The following describes two proteins that form a bound complex.

Sequence of the first protein:
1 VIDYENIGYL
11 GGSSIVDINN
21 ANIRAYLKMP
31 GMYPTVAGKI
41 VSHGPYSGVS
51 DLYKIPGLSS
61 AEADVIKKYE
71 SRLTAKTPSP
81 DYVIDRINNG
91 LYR

Sequence of the second protein:
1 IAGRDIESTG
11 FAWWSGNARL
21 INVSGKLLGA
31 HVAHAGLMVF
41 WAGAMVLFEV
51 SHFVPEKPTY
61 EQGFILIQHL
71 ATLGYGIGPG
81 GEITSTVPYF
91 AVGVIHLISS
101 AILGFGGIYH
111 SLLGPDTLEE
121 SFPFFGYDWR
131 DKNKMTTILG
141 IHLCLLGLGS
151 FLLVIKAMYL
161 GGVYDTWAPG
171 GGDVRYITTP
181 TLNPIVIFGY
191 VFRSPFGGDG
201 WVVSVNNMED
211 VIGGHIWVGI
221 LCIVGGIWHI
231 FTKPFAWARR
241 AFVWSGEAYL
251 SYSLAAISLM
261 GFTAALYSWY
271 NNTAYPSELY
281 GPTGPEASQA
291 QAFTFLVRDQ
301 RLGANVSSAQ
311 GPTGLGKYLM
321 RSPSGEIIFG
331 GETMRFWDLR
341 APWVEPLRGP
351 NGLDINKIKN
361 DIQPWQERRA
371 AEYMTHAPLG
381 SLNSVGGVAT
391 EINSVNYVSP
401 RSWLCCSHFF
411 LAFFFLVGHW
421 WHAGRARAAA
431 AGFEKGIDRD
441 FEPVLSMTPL

Contacts between the two chains:
Residue D299 in the second protein interacts with residue I87 in the first protein (closest heavy-atom distance 4.0 Å).
Residue F295 in the second protein interacts with residue Y92 in the first protein (closest heavy-atom distance 4.2 Å).
Residue Q310 in the second protein contacts residue I84 in the first protein (closest heavy-atom distance 4.8 Å).
Residue R298 in the second protein contacts residue Y33 in the first protein (closest heavy-atom distance 4.2 Å).
Residue L302 in the second protein contacts residue I87 in the first protein (closest heavy-atom distance 3.8 Å).
Residue Y318 in the second protein interacts with residue N88 in the first protein (closest heavy-atom distance 3.3 Å).
Residue L302 in the second protein is in contact with residue P34 in the first protein (closest heavy-atom distance 4.2 Å).
Residue K317 in the second protein contacts residue N88 in the first protein (closest heavy-atom distance 3.1 Å).
Residue L302 in the second protein contacts residue G38 in the first protein (closest heavy-atom distance 3.3 Å).
Residue D299 in the second protein is in contact with residue N88 in the first protein (closest heavy-atom distance 4.1 Å).
Residue L302 in the second protein interacts with residue S42 in the first protein (closest heavy-atom distance 4.5 Å).
Residue L302 in the second protein is in contact with residue I23 in the first protein (closest heavy-atom distance 3.8 Å).
Residue D299 in the second protein contacts residue Y92 in the first protein (closest heavy-atom distance 4.3 Å).
Residue G303 in the second protein is in contact with residue S42 in the first protein (closest heavy-atom distance 3.0 Å).
Residue A304 in the second protein interacts with residue I87 in the first protein (closest heavy-atom distance 3.7 Å).
Residue Y318 in the second protein is in contact with residue Y92 in the first protein (closest heavy-atom distance 4.8 Å).
Residue G303 in the second protein interacts with residue I87 in the first protein (closest heavy-atom distance 4.0 Å).
Residue L302 in the second protein interacts with residue T35 in the first protein (closest heavy-atom distance 4.7 Å).
Residue L302 in the second protein contacts residue Y33 in the first protein (closest heavy-atom distance 4.0 Å).
Residue G303 in the second protein interacts with residue G38 in the first protein (closest heavy-atom distance 4.9 Å).
Residue K317 in the second protein contacts residue I84 in the first protein (closest heavy-atom distance 4.8 Å).